Sequence of protein 1:
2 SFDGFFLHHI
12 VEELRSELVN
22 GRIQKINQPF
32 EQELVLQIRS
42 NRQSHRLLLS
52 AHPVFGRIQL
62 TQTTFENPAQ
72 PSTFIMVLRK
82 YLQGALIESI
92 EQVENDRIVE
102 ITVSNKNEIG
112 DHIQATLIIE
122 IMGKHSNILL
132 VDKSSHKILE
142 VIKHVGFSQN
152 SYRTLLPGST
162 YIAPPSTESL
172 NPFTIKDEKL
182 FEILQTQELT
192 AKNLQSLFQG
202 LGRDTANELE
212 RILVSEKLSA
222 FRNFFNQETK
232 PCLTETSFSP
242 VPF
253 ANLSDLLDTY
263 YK

Residue-level contacts at the interface:
Residue D260 in protein 2 is in contact with residue Q60 in protein 1 (closest heavy-atom distance 2.9 Å).
Residue I11 in protein 2 interacts with residue L255 in protein 1 (closest heavy-atom distance 3.5 Å).
Residue A245 in protein 2 is in contact with residue R212 in protein 1 (closest heavy-atom distance 3.5 Å).
Residue F6 in protein 2 is in contact with residue P241 in protein 1 (closest heavy-atom distance 3.6 Å).
Residue F226 in protein 2 interacts with residue P173 in protein 1 (closest heavy-atom distance 3.5 Å).
Residue H10 in protein 2 is in contact with residue T230 in protein 1 (closest heavy-atom distance 2.8 Å).
Residue Q228 in protein 2 contacts residue H10 in protein 1 (closest heavy-atom distance 3.5 Å).
Residue K266 in protein 2 contacts residue F56 in protein 1 (closest heavy-atom distance 3.3 Å).
Residue E14 in protein 2 interacts with residue N254 in protein 1 (closest heavy-atom distance 3.5 Å).
Residue F239 in protein 2 interacts with residue F7 in protein 1 (closest heavy-atom distance 3.4 Å).
Residue F7 in protein 2 is in contact with residue P241 in protein 1 (closest heavy-atom distance 3.4 Å).
Residue S2 in protein 2 is in contact with residue S238 in protein 1 (closest heavy-atom distance 3.4 Å).
Residue Y263 in protein 2 is in contact with residue R58 in protein 1 (closest heavy-atom distance 3.4 Å).
Residue R223 in protein 2 is in contact with residue I176 in protein 1 (closest heavy-atom distance 2.8 Å).
Residue F225 in protein 2 interacts with residue F6 in protein 1 (closest heavy-atom distance 3.5 Å).
Residue L219 in protein 2 interacts with residue L185 in protein 1 (closest heavy-atom distance 3.5 Å).
Residue F174 in protein 2 interacts with residue F226 in protein 1 (closest heavy-atom distance 3.2 Å).
Residue S2 in protein 2 interacts with residue F239 in protein 1 (closest heavy-atom distance 3.5 Å).
Residue T62 in protein 2 contacts residue D260 in protein 1 (closest heavy-atom distance 2.6 Å).
Residue R223 in protein 2 interacts with residue D178 in protein 1 (closest heavy-atom distance 2.9 Å).
Residue F6 in protein 2 contacts residue F226 in protein 1 (closest heavy-atom distance 3.5 Å).
Residue L255 in protein 2 contacts residue I11 in protein 1 (closest heavy-atom distance 3.5 Å).
Residue E14 in protein 2 is in contact with residue L255 in protein 1 (closest heavy-atom distance 3.0 Å).
Residue R223 in protein 2 contacts residue K177 in protein 1 (closest heavy-atom distance 3.5 Å).
Residue A245 in protein 2 is in contact with residue E209 in protein 1 (closest heavy-atom distance 3.0 Å).
Residue Q63 in protein 2 contacts residue D260 in protein 1 (closest heavy-atom distance 2.9 Å).
Residue L214 in protein 2 interacts with residue K218 in protein 1 (closest heavy-atom distance 3.5 Å).
Residue K218 in protein 2 is in contact with residue L185 in protein 1 (closest heavy-atom distance 2.9 Å).
Residue L185 in protein 2 contacts residue K218 in protein 1 (closest heavy-atom distance 3.1 Å).
Residue R58 in protein 2 is in contact with residue Y263 in protein 1 (closest heavy-atom distance 3.5 Å).
Residue R223 in protein 2 interacts with residue L181 in protein 1 (closest heavy-atom distance 3.5 Å).
Residue K218 in protein 2 contacts residue L214 in protein 1 (closest heavy-atom distance 3.5 Å).
Residue Q60 in protein 2 is in contact with residue D260 in protein 1 (closest heavy-atom distance 2.5 Å).
Residue D260 in protein 2 contacts residue T62 in protein 1 (closest heavy-atom distance 2.6 Å).
Residue K218 in protein 2 is in contact with residue L190 in protein 1 (closest heavy-atom distance 3.5 Å).
Residue D178 in protein 2 is in contact with residue R223 in protein 1 (closest heavy-atom distance 2.7 Å).
Residue F3 in protein 2 interacts with residue F239 in protein 1 (closest heavy-atom distance 3.5 Å).
Residue L181 in protein 2 interacts with residue R223 in protein 1 (closest heavy-atom distance 3.6 Å).
Residue Q186 in protein 2 contacts residue E211 in protein 1 (closest heavy-atom distance 3.2 Å).
Residue L259 in protein 2 interacts with residue Q60 in protein 1 (closest heavy-atom distance 3.4 Å).
Residue F226 in protein 2 is in contact with residue F174 in protein 1 (closest heavy-atom distance 3.2 Å).
Residue L185 in protein 2 is in contact with residue L219 in protein 1 (closest heavy-atom distance 3.4 Å).
Residue Q60 in protein 2 is in contact with residue S256 in protein 1 (closest heavy-atom distance 3.5 Å).
Residue P241 in protein 2 is in contact with residue F6 in protein 1 (closest heavy-atom distance 3.5 Å).
Residue E217 in protein 2 interacts with residue A221 in protein 1 (closest heavy-atom distance 3.5 Å).
Residue S256 in protein 2 contacts residue L61 in protein 1 (closest heavy-atom distance 3.1 Å).
Residue D260 in protein 2 interacts with residue Q63 in protein 1 (closest heavy-atom distance 2.8 Å).
Residue H10 in protein 2 is in contact with residue P241 in protein 1 (closest heavy-atom distance 3.5 Å).
Residue N254 in protein 2 contacts residue E14 in protein 1 (closest heavy-atom distance 3.5 Å).
Residue L267 in protein 2 is in contact with residue H53 in protein 1 (closest heavy-atom distance 3.4 Å).
Residue L61 in protein 2 contacts residue S256 in protein 1 (closest heavy-atom distance 2.9 Å).
Residue P173 in protein 2 contacts residue F226 in protein 1 (closest heavy-atom distance 3.5 Å).
Residue I176 in protein 2 interacts with residue R223 in protein 1 (closest heavy-atom distance 2.9 Å).
Residue L255 in protein 2 interacts with residue H10 in protein 1 (closest heavy-atom distance 3.5 Å).
Residue T230 in protein 2 interacts with residue H10 in protein 1 (closest heavy-atom distance 2.7 Å).
Residue E217 in protein 2 interacts with residue E217 in protein 1 (closest heavy-atom distance 3.3 Å).
Residue E209 in protein 2 contacts residue F244 in protein 1 (closest heavy-atom distance 3.4 Å).
Residue L255 in protein 2 is in contact with residue E14 in protein 1 (closest heavy-atom distance 3.3 Å).
Residue F7 in protein 2 contacts residue F239 in protein 1 (closest heavy-atom distance 3.4 Å).
Residue I213 in protein 2 is in contact with residue F225 in protein 1 (closest heavy-atom distance 3.3 Å).

This data describes a binding interaction between two proteins.

Sequence of protein 2:
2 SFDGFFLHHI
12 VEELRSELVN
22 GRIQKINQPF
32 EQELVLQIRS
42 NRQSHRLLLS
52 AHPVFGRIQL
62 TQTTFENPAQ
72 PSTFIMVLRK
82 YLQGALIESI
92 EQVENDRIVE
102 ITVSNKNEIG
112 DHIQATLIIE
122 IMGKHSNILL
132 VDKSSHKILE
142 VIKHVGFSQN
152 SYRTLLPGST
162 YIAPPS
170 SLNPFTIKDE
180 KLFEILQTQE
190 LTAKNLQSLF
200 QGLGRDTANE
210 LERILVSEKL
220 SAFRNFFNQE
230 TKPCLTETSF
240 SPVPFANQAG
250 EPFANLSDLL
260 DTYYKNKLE